Contacts between the two chains:
Residue S31 in chain B contacts residue E32 in chain A (closest heavy-atom distance 3.4 Å).
Residue I52 in chain B contacts residue L65 in chain A (closest heavy-atom distance 4.4 Å).
Residue I61 in chain B is in contact with residue I52 in chain A (closest heavy-atom distance 4.2 Å).
Residue Q46 in chain B interacts with residue L45 in chain A (closest heavy-atom distance 4.0 Å).
Residue L49 in chain B is in contact with residue L65 in chain A (closest heavy-atom distance 4.1 Å).
Residue L49 in chain B is in contact with residue L45 in chain A (closest heavy-atom distance 4.4 Å).
Residue L28 in chain B is in contact with residue E27 in chain A (closest heavy-atom distance 3.0 Å).
Residue E27 in chain B interacts with residue E32 in chain A (closest heavy-atom distance 3.8 Å).
Residue L45 in chain B is in contact with residue L45 in chain A (closest heavy-atom distance 3.6 Å).
Residue Q25 in chain B interacts with residue E27 in chain A (closest heavy-atom distance 4.2 Å).
Residue L41 in chain B interacts with residue Q46 in chain A (closest heavy-atom distance 4.2 Å).
Residue Q35 in chain B contacts residue V34 in chain A (closest heavy-atom distance 3.4 Å).
Residue L28 in chain B contacts residue L24 in chain A (closest heavy-atom distance 4.2 Å).
Residue Q35 in chain B is in contact with residue S31 in chain A (closest heavy-atom distance 3.0 Å).
Residue Q25 in chain B contacts residue L24 in chain A (closest heavy-atom distance 3.3 Å).
Residue L58 in chain B is in contact with residue L58 in chain A (closest heavy-atom distance 3.3 Å).
Residue L45 in chain B interacts with residue S42 in chain A (closest heavy-atom distance 3.8 Å).
Residue Q48 in chain B is in contact with residue L49 in chain A (closest heavy-atom distance 4.7 Å).
Residue F38 in chain B interacts with residue V39 in chain A (closest heavy-atom distance 3.6 Å).
Residue I52 in chain B is in contact with residue L49 in chain A (closest heavy-atom distance 3.9 Å).
Residue S31 in chain B contacts residue Q35 in chain A (closest heavy-atom distance 3.1 Å).
Residue S42 in chain B interacts with residue L41 in chain A (closest heavy-atom distance 3.8 Å).
Residue L24 in chain B contacts residue L24 in chain A (closest heavy-atom distance 3.3 Å).
Residue L24 in chain B contacts residue L28 in chain A (closest heavy-atom distance 4.7 Å).
Residue E32 in chain B is in contact with residue S31 in chain A (closest heavy-atom distance 2.9 Å).
Residue V34 in chain B interacts with residue Q35 in chain A (closest heavy-atom distance 3.8 Å).
Residue F38 in chain B interacts with residue S42 in chain A (closest heavy-atom distance 3.5 Å).
Residue L58 in chain B is in contact with residue D56 in chain A (closest heavy-atom distance 3.9 Å).
Residue L49 in chain B contacts residue Q48 in chain A (closest heavy-atom distance 3.5 Å).
Residue S57 in chain B interacts with residue L58 in chain A (closest heavy-atom distance 4.2 Å).
Residue S42 in chain B interacts with residue F38 in chain A (closest heavy-atom distance 3.3 Å).
Residue L45 in chain B contacts residue L49 in chain A (closest heavy-atom distance 3.5 Å).
Residue L28 in chain B contacts residue S31 in chain A (closest heavy-atom distance 4.1 Å).
Residue L58 in chain B contacts residue S57 in chain A (closest heavy-atom distance 3.6 Å).
Residue L49 in chain B contacts residue I52 in chain A (closest heavy-atom distance 3.5 Å).
Residue L58 in chain B contacts residue I61 in chain A (closest heavy-atom distance 4.0 Å).
Residue Q46 in chain B contacts residue L41 in chain A (closest heavy-atom distance 4.0 Å).
Residue L49 in chain B contacts residue L49 in chain A (closest heavy-atom distance 3.2 Å).
Residue I52 in chain B is in contact with residue I52 in chain A (closest heavy-atom distance 4.1 Å).
Residue R53 in chain B contacts residue L65 in chain A (closest heavy-atom distance 4.1 Å).
Residue L65 in chain B is in contact with residue L49 in chain A (closest heavy-atom distance 4.0 Å).
Residue A21 in chain B interacts with residue L24 in chain A (closest heavy-atom distance 4.1 Å).
Residue E27 in chain B contacts residue L28 in chain A (closest heavy-atom distance 3.3 Å).
Residue A21 in chain B is in contact with residue A21 in chain A (closest heavy-atom distance 4.1 Å).
Residue I61 in chain B is in contact with residue I61 in chain A (closest heavy-atom distance 3.2 Å).
Residue L65 in chain B is in contact with residue R53 in chain A (closest heavy-atom distance 3.8 Å).
Residue S31 in chain B interacts with residue L28 in chain A (closest heavy-atom distance 4.2 Å).
Residue F38 in chain B is in contact with residue F38 in chain A (closest heavy-atom distance 4.0 Å).
Residue S42 in chain B interacts with residue L45 in chain A (closest heavy-atom distance 4.0 Å).
Residue L65 in chain B contacts residue I52 in chain A (closest heavy-atom distance 4.1 Å).
Residue S31 in chain B interacts with residue S31 in chain A (closest heavy-atom distance 2.7 Å).
Residue Q35 in chain B contacts residue Q35 in chain A (closest heavy-atom distance 3.8 Å).
Residue V39 in chain B contacts residue F38 in chain A (closest heavy-atom distance 3.9 Å).
Residue L28 in chain B is in contact with residue L28 in chain A (closest heavy-atom distance 3.5 Å).
Residue I61 in chain B is in contact with residue L58 in chain A (closest heavy-atom distance 3.6 Å).
Residue I52 in chain B interacts with residue I61 in chain A (closest heavy-atom distance 4.4 Å).
Residue D56 in chain B is in contact with residue L58 in chain A (closest heavy-atom distance 3.7 Å).
Residue L41 in chain B contacts residue S42 in chain A (closest heavy-atom distance 3.9 Å).
Residue L45 in chain B is in contact with residue Q46 in chain A (closest heavy-atom distance 3.7 Å).
Residue L24 in chain B interacts with residue Q25 in chain A (closest heavy-atom distance 3.2 Å).

This data describes a binding interaction between two proteins.

Sequence of chain B:
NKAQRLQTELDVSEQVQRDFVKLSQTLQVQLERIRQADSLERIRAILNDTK

Sequence of chain A:
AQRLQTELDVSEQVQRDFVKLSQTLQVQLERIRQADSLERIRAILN